The following describes two proteins that form a bound complex.

Interface contacts:
Residue Y143 in protein 2 contacts residue T264 in protein 1 (closest heavy-atom distance 3.7 Å).
Residue K138 in protein 2 interacts with residue F116 in protein 1 (closest heavy-atom distance 4.7 Å).
Residue A135 in protein 2 contacts residue Y77 in protein 1 (closest heavy-atom distance 4.8 Å).
Residue P102 in protein 2 is in contact with residue F116 in protein 1 (closest heavy-atom distance 3.6 Å).
Residue N145 in protein 2 contacts residue T267 in protein 1 (closest heavy-atom distance 3.9 Å).
Residue P102 in protein 2 contacts residue N115 in protein 1 (closest heavy-atom distance 4.5 Å).
Residue Y143 in protein 2 is in contact with residue V270 in protein 1 (closest heavy-atom distance 4.3 Å).
Residue P102 in protein 2 contacts residue Q112 in protein 1 (closest heavy-atom distance 3.7 Å).
Residue Y143 in protein 2 is in contact with residue H78 in protein 1 (closest heavy-atom distance 3.4 Å).
Residue I142 in protein 2 contacts residue V270 in protein 1 (closest heavy-atom distance 3.5 Å).
Residue F103 in protein 2 interacts with residue F116 in protein 1 (closest heavy-atom distance 3.7 Å).
Residue L101 in protein 2 is in contact with residue N115 in protein 1 (closest heavy-atom distance 3.2 Å).
Residue Y139 in protein 2 interacts with residue K81 in protein 1 (closest heavy-atom distance 3.6 Å).
Residue A135 in protein 2 contacts residue D119 in protein 1 (closest heavy-atom distance 3.5 Å).
Residue Y134 in protein 2 is in contact with residue P118 in protein 1 (closest heavy-atom distance 4.0 Å).
Residue Y143 in protein 2 contacts residue Q75 in protein 1 (closest heavy-atom distance 4.9 Å).
Residue Y139 in protein 2 interacts with residue Y77 in protein 1 (closest heavy-atom distance 4.2 Å).
Residue E132 in protein 2 contacts residue R8 in protein 1 (closest heavy-atom distance 4.0 Å).
Residue K138 in protein 2 contacts residue P118 in protein 1 (closest heavy-atom distance 3.7 Å).
Residue A135 in protein 2 contacts residue K81 in protein 1 (closest heavy-atom distance 4.7 Å).
Residue P102 in protein 2 interacts with residue F272 in protein 1 (closest heavy-atom distance 3.6 Å).
Residue E141 in protein 2 interacts with residue T267 in protein 1 (closest heavy-atom distance 4.7 Å).
Residue Y143 in protein 2 is in contact with residue T267 in protein 1 (closest heavy-atom distance 3.6 Å).
Residue L101 in protein 2 contacts residue F116 in protein 1 (closest heavy-atom distance 4.6 Å).
Residue K138 in protein 2 contacts residue N115 in protein 1 (closest heavy-atom distance 2.8 Å).
Residue A135 in protein 2 is in contact with residue P118 in protein 1 (closest heavy-atom distance 3.9 Å).
Residue Y143 in protein 2 contacts residue F73 in protein 1 (closest heavy-atom distance 4.7 Å).
Residue I142 in protein 2 contacts residue G269 in protein 1 (closest heavy-atom distance 4.3 Å).
Residue F103 in protein 2 contacts residue F272 in protein 1 (closest heavy-atom distance 3.7 Å).
Residue N100 in protein 2 contacts residue N115 in protein 1 (closest heavy-atom distance 2.8 Å).
Residue I142 in protein 2 contacts residue T267 in protein 1 (closest heavy-atom distance 2.5 Å).
Residue I142 in protein 2 interacts with residue F116 in protein 1 (closest heavy-atom distance 3.3 Å).
Residue Y143 in protein 2 interacts with residue Y77 in protein 1 (closest heavy-atom distance 3.6 Å).
Residue I142 in protein 2 interacts with residue L74 in protein 1 (closest heavy-atom distance 4.5 Å).
Residue F144 in protein 2 is in contact with residue T267 in protein 1 (closest heavy-atom distance 4.0 Å).
Residue Y139 in protein 2 is in contact with residue H78 in protein 1 (closest heavy-atom distance 2.7 Å).
Residue F144 in protein 2 interacts with residue H78 in protein 1 (closest heavy-atom distance 4.1 Å).
Residue I142 in protein 2 is in contact with residue N115 in protein 1 (closest heavy-atom distance 4.7 Å).
Residue Y143 in protein 2 interacts with residue L74 in protein 1 (closest heavy-atom distance 2.7 Å).
Residue Y139 in protein 2 contacts residue Q82 in protein 1 (closest heavy-atom distance 2.8 Å).
Residue N145 in protein 2 contacts residue P268 in protein 1 (closest heavy-atom distance 3.5 Å).
Residue Y143 in protein 2 contacts residue D265 in protein 1 (closest heavy-atom distance 4.4 Å).
Residue Y143 in protein 2 interacts with residue F117 in protein 1 (closest heavy-atom distance 3.3 Å).
Residue F103 in protein 2 is in contact with residue P268 in protein 1 (closest heavy-atom distance 4.3 Å).
Residue N107 in protein 2 interacts with residue H111 in protein 1 (closest heavy-atom distance 4.6 Å).
Residue F144 in protein 2 is in contact with residue Q82 in protein 1 (closest heavy-atom distance 4.0 Å).
Residue Y139 in protein 2 is in contact with residue L85 in protein 1 (closest heavy-atom distance 4.3 Å).
Residue N107 in protein 2 contacts residue Q112 in protein 1 (closest heavy-atom distance 4.6 Å).
Residue K138 in protein 2 contacts residue Y114 in protein 1 (closest heavy-atom distance 4.6 Å).
Residue F103 in protein 2 interacts with residue G269 in protein 1 (closest heavy-atom distance 3.5 Å).
Residue K131 in protein 2 interacts with residue N11 in protein 1 (closest heavy-atom distance 3.3 Å).

Sequence of protein 1:
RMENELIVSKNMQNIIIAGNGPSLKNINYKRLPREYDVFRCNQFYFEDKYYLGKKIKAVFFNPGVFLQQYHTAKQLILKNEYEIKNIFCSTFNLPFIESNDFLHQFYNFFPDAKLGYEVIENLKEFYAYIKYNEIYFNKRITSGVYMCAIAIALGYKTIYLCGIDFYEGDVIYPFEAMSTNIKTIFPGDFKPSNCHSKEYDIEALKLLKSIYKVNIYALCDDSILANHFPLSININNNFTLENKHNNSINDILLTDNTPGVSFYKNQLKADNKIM

Sequence of protein 2:
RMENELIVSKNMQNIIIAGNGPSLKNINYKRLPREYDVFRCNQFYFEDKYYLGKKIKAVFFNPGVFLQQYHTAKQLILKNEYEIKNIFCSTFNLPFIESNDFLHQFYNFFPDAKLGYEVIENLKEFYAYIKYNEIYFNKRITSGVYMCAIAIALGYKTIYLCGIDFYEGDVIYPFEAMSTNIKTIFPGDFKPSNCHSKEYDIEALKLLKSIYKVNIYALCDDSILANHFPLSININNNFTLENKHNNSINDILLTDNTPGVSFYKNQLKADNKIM